Sequence of protein 2:
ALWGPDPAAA

This data describes a binding interaction between two proteins.

Contacts between the two chains:
Residue K66 in protein 1 contacts residue G4 in protein 2 (closest heavy-atom distance 3.7 Å).
Residue Y116 in protein 1 is in contact with residue A10 in protein 2 (closest heavy-atom distance 4.3 Å).
Residue E63 in protein 1 interacts with residue A1 in protein 2 (closest heavy-atom distance 3.9 Å).
Residue L156 in protein 1 is in contact with residue W3 in protein 2 (closest heavy-atom distance 3.6 Å).
Residue F9 in protein 1 interacts with residue L2 in protein 2 (closest heavy-atom distance 3.4 Å).
Residue H70 in protein 1 is in contact with residue W3 in protein 2 (closest heavy-atom distance 3.3 Å).
Residue Y123 in protein 1 interacts with residue A10 in protein 2 (closest heavy-atom distance 4.6 Å).
Residue W167 in protein 1 interacts with residue A1 in protein 2 (closest heavy-atom distance 3.2 Å).
Residue K146 in protein 1 contacts residue A9 in protein 2 (closest heavy-atom distance 4.2 Å).
Residue Q155 in protein 1 interacts with residue G4 in protein 2 (closest heavy-atom distance 4.2 Å).
Residue W147 in protein 1 is in contact with residue A9 in protein 2 (closest heavy-atom distance 2.8 Å).
Residue K146 in protein 1 is in contact with residue A10 in protein 2 (closest heavy-atom distance 3.1 Å).
Residue R97 in protein 1 interacts with residue P7 in protein 2 (closest heavy-atom distance 3.4 Å).
Residue D77 in protein 1 interacts with residue A10 in protein 2 (closest heavy-atom distance 2.7 Å).
Residue H70 in protein 1 contacts residue D6 in protein 2 (closest heavy-atom distance 4.4 Å).
Residue A69 in protein 1 is in contact with residue D6 in protein 2 (closest heavy-atom distance 3.5 Å).
Residue L81 in protein 1 contacts residue A10 in protein 2 (closest heavy-atom distance 3.6 Å).
Residue Y7 in protein 1 is in contact with residue A1 in protein 2 (closest heavy-atom distance 3.1 Å).
Residue V152 in protein 1 interacts with residue A8 in protein 2 (closest heavy-atom distance 3.8 Å).
Residue K66 in protein 1 is in contact with residue D6 in protein 2 (closest heavy-atom distance 4.9 Å).
Residue T73 in protein 1 is in contact with residue A10 in protein 2 (closest heavy-atom distance 4.9 Å).
Residue V152 in protein 1 interacts with residue W3 in protein 2 (closest heavy-atom distance 3.7 Å).
Residue H70 in protein 1 is in contact with residue P7 in protein 2 (closest heavy-atom distance 3.7 Å).
Residue Y171 in protein 1 interacts with residue A1 in protein 2 (closest heavy-atom distance 3.0 Å).
Residue H70 in protein 1 is in contact with residue L2 in protein 2 (closest heavy-atom distance 4.0 Å).
Residue V76 in protein 1 interacts with residue A9 in protein 2 (closest heavy-atom distance 4.9 Å).
Residue Y99 in protein 1 is in contact with residue L2 in protein 2 (closest heavy-atom distance 3.0 Å).
Residue Y159 in protein 1 is in contact with residue L2 in protein 2 (closest heavy-atom distance 4.0 Å).
Residue A69 in protein 1 contacts residue P5 in protein 2 (closest heavy-atom distance 3.8 Å).
Residue M5 in protein 1 contacts residue A1 in protein 2 (closest heavy-atom distance 3.4 Å).
Residue Q155 in protein 1 contacts residue W3 in protein 2 (closest heavy-atom distance 4.1 Å).
Residue K66 in protein 1 is in contact with residue W3 in protein 2 (closest heavy-atom distance 3.2 Å).
Residue Y159 in protein 1 is in contact with residue A1 in protein 2 (closest heavy-atom distance 2.6 Å).
Residue Y59 in protein 1 is in contact with residue A1 in protein 2 (closest heavy-atom distance 4.0 Å).
Residue W147 in protein 1 is in contact with residue A8 in protein 2 (closest heavy-atom distance 3.2 Å).
Residue K66 in protein 1 contacts residue A1 in protein 2 (closest heavy-atom distance 4.2 Å).
Residue K66 in protein 1 interacts with residue P5 in protein 2 (closest heavy-atom distance 3.8 Å).
Residue T143 in protein 1 is in contact with residue A10 in protein 2 (closest heavy-atom distance 2.9 Å).
Residue Y159 in protein 1 contacts residue W3 in protein 2 (closest heavy-atom distance 3.6 Å).
Residue K66 in protein 1 contacts residue L2 in protein 2 (closest heavy-atom distance 2.7 Å).
Residue R97 in protein 1 is in contact with residue W3 in protein 2 (closest heavy-atom distance 4.4 Å).
Residue T143 in protein 1 is in contact with residue A9 in protein 2 (closest heavy-atom distance 4.6 Å).
Residue D77 in protein 1 interacts with residue A8 in protein 2 (closest heavy-atom distance 4.8 Å).
Residue H114 in protein 1 contacts residue W3 in protein 2 (closest heavy-atom distance 4.0 Å).
Residue V67 in protein 1 is in contact with residue L2 in protein 2 (closest heavy-atom distance 3.7 Å).
Residue T73 in protein 1 interacts with residue P7 in protein 2 (closest heavy-atom distance 3.3 Å).
Residue D77 in protein 1 is in contact with residue A9 in protein 2 (closest heavy-atom distance 3.4 Å).
Residue T73 in protein 1 interacts with residue A9 in protein 2 (closest heavy-atom distance 3.8 Å).
Residue Y99 in protein 1 contacts residue W3 in protein 2 (closest heavy-atom distance 3.1 Å).
Residue T80 in protein 1 is in contact with residue A10 in protein 2 (closest heavy-atom distance 3.4 Å).
Residue Y84 in protein 1 is in contact with residue A10 in protein 2 (closest heavy-atom distance 2.9 Å).
Residue W147 in protein 1 interacts with residue A10 in protein 2 (closest heavy-atom distance 4.3 Å).
Residue Y7 in protein 1 is in contact with residue L2 in protein 2 (closest heavy-atom distance 3.2 Å).
Residue T73 in protein 1 interacts with residue D6 in protein 2 (closest heavy-atom distance 4.5 Å).
Residue T73 in protein 1 contacts residue A8 in protein 2 (closest heavy-atom distance 4.3 Å).
Residue E63 in protein 1 contacts residue L2 in protein 2 (closest heavy-atom distance 2.9 Å).
Residue R97 in protein 1 is in contact with residue A8 in protein 2 (closest heavy-atom distance 4.6 Å).
Residue M45 in protein 1 is in contact with residue L2 in protein 2 (closest heavy-atom distance 3.4 Å).

Sequence of protein 1:
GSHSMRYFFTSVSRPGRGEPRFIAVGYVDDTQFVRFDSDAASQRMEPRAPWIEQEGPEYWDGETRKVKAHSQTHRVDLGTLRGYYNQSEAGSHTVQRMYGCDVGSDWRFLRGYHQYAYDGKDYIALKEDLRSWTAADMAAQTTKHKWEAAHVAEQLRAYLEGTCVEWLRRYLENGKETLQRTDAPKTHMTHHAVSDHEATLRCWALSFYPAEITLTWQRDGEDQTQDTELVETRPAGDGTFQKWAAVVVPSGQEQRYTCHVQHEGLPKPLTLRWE